Residue-level contacts at the interface:
Residue Q209 in the second protein is in contact with residue A126 in the first protein (closest heavy-atom distance 3.6 Å).
Residue H319 in the second protein contacts residue Q227 in the first protein (closest heavy-atom distance 3.6 Å).
Residue Q209 in the second protein contacts residue D123 in the first protein (closest heavy-atom distance 3.9 Å).
Residue L301 in the second protein is in contact with residue P194 in the first protein (closest heavy-atom distance 3.5 Å).
Residue K40 in the second protein interacts with residue Y85 in the first protein (closest heavy-atom distance 2.6 Å).
Residue L211 in the second protein interacts with residue D123 in the first protein (closest heavy-atom distance 2.8 Å).
Residue S94 in the second protein contacts residue I143 in the first protein (closest heavy-atom distance 4.0 Å).
Residue D32 in the second protein interacts with residue K147 in the first protein (closest heavy-atom distance 3.2 Å).
Residue M125 in the second protein contacts residue R146 in the first protein (closest heavy-atom distance 3.3 Å).
Residue L270 in the second protein contacts residue A137 in the first protein (closest heavy-atom distance 3.7 Å).
Residue G37 in the second protein contacts residue N81 in the first protein (closest heavy-atom distance 3.9 Å).
Residue E92 in the second protein contacts residue Y85 in the first protein (closest heavy-atom distance 2.7 Å).
Residue S94 in the second protein is in contact with residue M139 in the first protein (closest heavy-atom distance 3.4 Å).
Residue E92 in the second protein interacts with residue M139 in the first protein (closest heavy-atom distance 3.7 Å).
Residue Q281 in the second protein contacts residue A136 in the first protein (closest heavy-atom distance 2.8 Å).
Residue M125 in the second protein is in contact with residue M139 in the first protein (closest heavy-atom distance 3.8 Å).
Residue H354 in the second protein is in contact with residue M229 in the first protein (closest heavy-atom distance 3.5 Å).
Residue L270 in the second protein is in contact with residue A136 in the first protein (closest heavy-atom distance 3.7 Å).
Residue H355 in the second protein contacts residue E230 in the first protein (closest heavy-atom distance 3.6 Å).
Residue S102 in the second protein is in contact with residue K132 in the first protein (closest heavy-atom distance 3.7 Å).
Residue L38 in the second protein interacts with residue A140 in the first protein (closest heavy-atom distance 3.9 Å).
Residue S356 in the second protein contacts residue T226 in the first protein (closest heavy-atom distance 2.6 Å).
Residue L99 in the second protein interacts with residue E149 in the first protein (closest heavy-atom distance 3.4 Å).
Residue H355 in the second protein is in contact with residue M229 in the first protein (closest heavy-atom distance 3.2 Å).
Residue R353 in the second protein is in contact with residue E230 in the first protein (closest heavy-atom distance 3.0 Å).
Residue H354 in the second protein is in contact with residue E233 in the first protein (closest heavy-atom distance 3.5 Å).
Residue L99 in the second protein interacts with residue Q150 in the first protein (closest heavy-atom distance 3.7 Å).
Residue L270 in the second protein contacts residue T135 in the first protein (closest heavy-atom distance 3.8 Å).
Residue T283 in the second protein interacts with residue A137 in the first protein (closest heavy-atom distance 3.8 Å).
Residue L352 in the second protein interacts with residue V232 in the first protein (closest heavy-atom distance 3.8 Å).
Residue F96 in the second protein is in contact with residue R146 in the first protein (closest heavy-atom distance 3.8 Å).
Residue K36 in the second protein is in contact with residue N81 in the first protein (closest heavy-atom distance 2.8 Å).
Residue E285 in the second protein contacts residue R122 in the first protein (closest heavy-atom distance 3.6 Å).
Residue A103 in the second protein contacts residue T133 in the first protein (closest heavy-atom distance 3.8 Å).
Residue Q209 in the second protein contacts residue T135 in the first protein (closest heavy-atom distance 3.9 Å).
Residue R207 in the second protein interacts with residue T135 in the first protein (closest heavy-atom distance 3.3 Å).
Residue E401 in the second protein contacts residue K197 in the first protein (closest heavy-atom distance 3.1 Å).
Residue V30 in the second protein is in contact with residue I143 in the first protein (closest heavy-atom distance 3.9 Å).
Residue S127 in the second protein is in contact with residue M139 in the first protein (closest heavy-atom distance 4.0 Å).
Residue G212 in the second protein is in contact with residue Q116 in the first protein (closest heavy-atom distance 3.3 Å).
Residue Q209 in the second protein interacts with residue Q116 in the first protein (closest heavy-atom distance 3.9 Å).
Residue K40 in the second protein contacts residue N87 in the first protein (closest heavy-atom distance 3.3 Å).
Residue G212 in the second protein contacts residue D123 in the first protein (closest heavy-atom distance 3.0 Å).
Residue S102 in the second protein interacts with residue E149 in the first protein (closest heavy-atom distance 3.9 Å).
Residue H354 in the second protein is in contact with residue L231 in the first protein (closest heavy-atom distance 2.5 Å).
Residue L211 in the second protein interacts with residue G121 in the first protein (closest heavy-atom distance 4.0 Å).
Residue M125 in the second protein contacts residue Q142 in the first protein (closest heavy-atom distance 4.0 Å).
Residue L316 in the second protein is in contact with residue R195 in the first protein (closest heavy-atom distance 4.0 Å).
Residue H210 in the second protein is in contact with residue D123 in the first protein (closest heavy-atom distance 3.4 Å).
Residue Q281 in the second protein interacts with residue A137 in the first protein (closest heavy-atom distance 3.4 Å).
Residue Q281 in the second protein is in contact with residue R145 in the first protein (closest heavy-atom distance 3.3 Å).
Residue R207 in the second protein interacts with residue N128 in the first protein (closest heavy-atom distance 3.2 Å).
Residue H354 in the second protein contacts residue E230 in the first protein (closest heavy-atom distance 3.4 Å).
Residue S102 in the second protein is in contact with residue T133 in the first protein (closest heavy-atom distance 3.2 Å).
Residue H355 in the second protein interacts with residue D228 in the first protein (closest heavy-atom distance 3.8 Å).
Residue L99 in the second protein interacts with residue R146 in the first protein (closest heavy-atom distance 4.0 Å).
Residue R353 in the second protein contacts residue L231 in the first protein (closest heavy-atom distance 3.3 Å).
Residue V97 in the second protein interacts with residue Q150 in the first protein (closest heavy-atom distance 3.5 Å).
Residue M93 in the second protein is in contact with residue M139 in the first protein (closest heavy-atom distance 4.0 Å).
Residue V30 in the second protein interacts with residue Y85 in the first protein (closest heavy-atom distance 4.0 Å).

This data describes a binding interaction between two proteins.

Sequence of the first protein:
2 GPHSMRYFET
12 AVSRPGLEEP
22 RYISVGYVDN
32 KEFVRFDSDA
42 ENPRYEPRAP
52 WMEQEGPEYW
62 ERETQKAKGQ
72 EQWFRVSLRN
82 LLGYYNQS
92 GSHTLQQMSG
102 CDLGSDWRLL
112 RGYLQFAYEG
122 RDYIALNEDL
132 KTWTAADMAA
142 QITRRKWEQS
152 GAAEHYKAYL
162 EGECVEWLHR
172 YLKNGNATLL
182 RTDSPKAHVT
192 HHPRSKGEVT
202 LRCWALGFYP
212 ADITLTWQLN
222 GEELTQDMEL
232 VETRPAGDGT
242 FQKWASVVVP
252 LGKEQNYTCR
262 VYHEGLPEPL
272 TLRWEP

Sequence of the second protein:
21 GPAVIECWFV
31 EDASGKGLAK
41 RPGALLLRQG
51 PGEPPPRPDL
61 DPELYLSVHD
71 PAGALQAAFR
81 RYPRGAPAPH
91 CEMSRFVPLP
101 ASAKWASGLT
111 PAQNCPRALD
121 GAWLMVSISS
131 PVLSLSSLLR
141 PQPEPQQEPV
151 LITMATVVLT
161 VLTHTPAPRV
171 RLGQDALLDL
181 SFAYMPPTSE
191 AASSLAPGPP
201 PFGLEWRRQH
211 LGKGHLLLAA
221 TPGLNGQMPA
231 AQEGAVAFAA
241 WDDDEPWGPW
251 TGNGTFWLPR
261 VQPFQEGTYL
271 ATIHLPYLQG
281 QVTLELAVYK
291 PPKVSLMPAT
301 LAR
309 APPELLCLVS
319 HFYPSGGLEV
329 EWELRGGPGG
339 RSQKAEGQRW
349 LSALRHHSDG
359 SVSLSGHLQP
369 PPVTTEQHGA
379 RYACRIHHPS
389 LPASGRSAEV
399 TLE